Sequence of chain A:
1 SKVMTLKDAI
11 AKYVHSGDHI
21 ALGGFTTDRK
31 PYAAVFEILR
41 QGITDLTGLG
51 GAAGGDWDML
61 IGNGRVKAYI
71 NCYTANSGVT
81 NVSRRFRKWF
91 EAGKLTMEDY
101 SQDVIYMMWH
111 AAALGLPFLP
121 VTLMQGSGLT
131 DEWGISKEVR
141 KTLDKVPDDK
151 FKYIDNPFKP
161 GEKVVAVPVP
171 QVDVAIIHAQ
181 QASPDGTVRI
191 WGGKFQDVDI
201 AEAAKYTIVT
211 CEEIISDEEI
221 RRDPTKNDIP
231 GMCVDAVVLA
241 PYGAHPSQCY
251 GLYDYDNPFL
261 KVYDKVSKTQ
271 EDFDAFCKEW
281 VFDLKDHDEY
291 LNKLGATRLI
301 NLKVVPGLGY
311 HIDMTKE

Contacts between the two chains:
Residue Y310 in chain A interacts with residue E62 in chain B (closest heavy-atom distance 3.0 Å).
Residue D99 in chain A is in contact with residue Y123 in chain B (closest heavy-atom distance 3.0 Å).
Residue Q125 in chain A interacts with residue G179 in chain B (closest heavy-atom distance 3.0 Å).
Residue D28 in chain A interacts with residue G68 in chain B (closest heavy-atom distance 2.5 Å).
Residue D254 in chain A interacts with residue R71 in chain B (closest heavy-atom distance 2.6 Å).
Residue Q125 in chain A is in contact with residue L178 in chain B (closest heavy-atom distance 3.5 Å).
Residue Y250 in chain A contacts residue M73 in chain B (closest heavy-atom distance 3.4 Å).
Residue C72 in chain A interacts with residue G134 in chain B (closest heavy-atom distance 2.8 Å).
Residue D99 in chain A is in contact with residue R129 in chain B (closest heavy-atom distance 3.1 Å).
Residue E91 in chain A contacts residue K127 in chain B (closest heavy-atom distance 3.5 Å).
Residue F90 in chain A is in contact with residue P126 in chain B (closest heavy-atom distance 3.6 Å).
Residue Q102 in chain A contacts residue E52 in chain B (closest heavy-atom distance 3.1 Å).
Residue T122 in chain A is in contact with residue Y142 in chain B (closest heavy-atom distance 3.2 Å).
Residue Y255 in chain A is in contact with residue D69 in chain B (closest heavy-atom distance 2.5 Å).
Residue R87 in chain A is in contact with residue R129 in chain B (closest heavy-atom distance 3.2 Å).
Residue M124 in chain A is in contact with residue N137 in chain B (closest heavy-atom distance 3.2 Å).
Residue Y73 in chain A is in contact with residue T131 in chain B (closest heavy-atom distance 3.5 Å).
Residue G309 in chain A interacts with residue L70 in chain B (closest heavy-atom distance 3.4 Å).
Residue L308 in chain A interacts with residue A74 in chain B (closest heavy-atom distance 3.6 Å).
Residue M97 in chain A contacts residue R129 in chain B (closest heavy-atom distance 3.5 Å).
Residue D103 in chain A interacts with residue G138 in chain B (closest heavy-atom distance 3.1 Å).
Residue Y255 in chain A is in contact with residue R65 in chain B (closest heavy-atom distance 3.0 Å).
Residue Q248 in chain A is in contact with residue L70 in chain B (closest heavy-atom distance 3.2 Å).
Residue Y310 in chain A interacts with residue V61 in chain B (closest heavy-atom distance 3.3 Å).
Residue N71 in chain A contacts residue R129 in chain B (closest heavy-atom distance 3.5 Å).
Residue G193 in chain A contacts residue I79 in chain B (closest heavy-atom distance 3.4 Å).
Residue C72 in chain A contacts residue S133 in chain B (closest heavy-atom distance 3.3 Å).
Residue G128 in chain A interacts with residue V163 in chain B (closest heavy-atom distance 2.9 Å).
Residue L308 in chain A is in contact with residue H75 in chain B (closest heavy-atom distance 2.8 Å).
Residue Y250 in chain A contacts residue L70 in chain B (closest heavy-atom distance 3.6 Å).
Residue G193 in chain A contacts residue M73 in chain B (closest heavy-atom distance 3.5 Å).
Residue V82 in chain A contacts residue R129 in chain B (closest heavy-atom distance 3.4 Å).
Residue L129 in chain A is in contact with residue Y162 in chain B (closest heavy-atom distance 3.5 Å).
Residue F25 in chain A is in contact with residue N82 in chain B (closest heavy-atom distance 3.6 Å).
Residue W133 in chain A contacts residue H124 in chain B (closest heavy-atom distance 3.2 Å).
Residue A75 in chain A is in contact with residue T131 in chain B (closest heavy-atom distance 3.6 Å).
Residue Q102 in chain A contacts residue G134 in chain B (closest heavy-atom distance 2.8 Å).
Residue S127 in chain A interacts with residue N137 in chain B (closest heavy-atom distance 3.4 Å).
Residue N81 in chain A contacts residue T131 in chain B (closest heavy-atom distance 3.5 Å).
Residue V82 in chain A interacts with residue F130 in chain B (closest heavy-atom distance 3.5 Å).
Residue D28 in chain A is in contact with residue M73 in chain B (closest heavy-atom distance 3.5 Å).
Residue N71 in chain A contacts residue T131 in chain B (closest heavy-atom distance 3.1 Å).
Residue N257 in chain A is in contact with residue R65 in chain B (closest heavy-atom distance 3.1 Å).
Residue F90 in chain A contacts residue Y123 in chain B (closest heavy-atom distance 3.6 Å).
Residue L129 in chain A interacts with residue N137 in chain B (closest heavy-atom distance 3.5 Å).
Residue Q125 in chain A is in contact with residue L180 in chain B (closest heavy-atom distance 3.5 Å).
Residue I312 in chain A is in contact with residue E62 in chain B (closest heavy-atom distance 3.1 Å).
Residue E91 in chain A contacts residue T128 in chain B (closest heavy-atom distance 3.4 Å).
Residue Y255 in chain A is in contact with residue R71 in chain B (closest heavy-atom distance 3.2 Å).
Residue S127 in chain A interacts with residue V163 in chain B (closest heavy-atom distance 3.5 Å).
Residue E132 in chain A interacts with residue H124 in chain B (closest heavy-atom distance 2.6 Å).
Residue F195 in chain A contacts residue N82 in chain B (closest heavy-atom distance 3.5 Å).
Residue T74 in chain A contacts residue T131 in chain B (closest heavy-atom distance 3.0 Å).
Residue F25 in chain A is in contact with residue S53 in chain B (closest heavy-atom distance 3.5 Å).
Residue E91 in chain A interacts with residue R129 in chain B (closest heavy-atom distance 3.0 Å).
Residue Y310 in chain A is in contact with residue R71 in chain B (closest heavy-atom distance 3.6 Å).
Residue Q248 in chain A interacts with residue D69 in chain B (closest heavy-atom distance 3.0 Å).
Residue S77 in chain A interacts with residue S66 in chain B (closest heavy-atom distance 3.3 Å).
Residue Y310 in chain A contacts residue H75 in chain B (closest heavy-atom distance 3.5 Å).
Residue M107 in chain A is in contact with residue V83 in chain B (closest heavy-atom distance 3.5 Å).

Sequence of chain B:
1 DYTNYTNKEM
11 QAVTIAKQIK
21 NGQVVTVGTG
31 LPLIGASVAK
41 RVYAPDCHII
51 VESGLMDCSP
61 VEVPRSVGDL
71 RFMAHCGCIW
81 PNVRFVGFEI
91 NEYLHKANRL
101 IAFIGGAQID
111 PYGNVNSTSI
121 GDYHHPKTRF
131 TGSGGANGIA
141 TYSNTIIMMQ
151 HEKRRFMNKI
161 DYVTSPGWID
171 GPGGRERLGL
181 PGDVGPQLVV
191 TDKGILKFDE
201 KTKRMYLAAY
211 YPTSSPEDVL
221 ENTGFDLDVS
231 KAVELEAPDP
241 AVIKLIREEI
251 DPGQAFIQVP

These two protein chains interact to form a complex.